Sequence of protein 2:
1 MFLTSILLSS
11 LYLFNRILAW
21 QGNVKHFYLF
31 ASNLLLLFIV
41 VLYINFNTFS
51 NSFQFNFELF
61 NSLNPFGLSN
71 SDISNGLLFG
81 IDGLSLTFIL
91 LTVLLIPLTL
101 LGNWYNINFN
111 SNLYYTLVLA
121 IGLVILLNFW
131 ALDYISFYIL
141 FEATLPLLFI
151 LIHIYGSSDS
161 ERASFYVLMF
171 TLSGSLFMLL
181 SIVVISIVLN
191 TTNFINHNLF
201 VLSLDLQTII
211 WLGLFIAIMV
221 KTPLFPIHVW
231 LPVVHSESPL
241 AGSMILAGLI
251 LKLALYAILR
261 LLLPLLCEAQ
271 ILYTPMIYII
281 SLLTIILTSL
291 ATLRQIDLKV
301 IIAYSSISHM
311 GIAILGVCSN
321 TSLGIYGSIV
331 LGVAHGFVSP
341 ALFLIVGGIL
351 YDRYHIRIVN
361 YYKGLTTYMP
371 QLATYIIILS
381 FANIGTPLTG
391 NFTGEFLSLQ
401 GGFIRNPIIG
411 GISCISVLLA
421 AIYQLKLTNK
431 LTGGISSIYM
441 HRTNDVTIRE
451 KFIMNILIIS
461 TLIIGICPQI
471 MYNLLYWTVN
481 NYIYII

Residue-level contacts at the interface:
Residue N33 in protein 2 interacts with residue Q167 in protein 1 (closest heavy-atom distance 3.3 Å).
Residue H26 in protein 2 contacts residue D163 in protein 1 (closest heavy-atom distance 3.5 Å).
Residue L90 in protein 2 contacts residue L179 in protein 1 (closest heavy-atom distance 3.2 Å).
Residue L94 in protein 2 interacts with residue L179 in protein 1 (closest heavy-atom distance 3.6 Å).
Residue Y105 in protein 2 interacts with residue E162 in protein 1 (closest heavy-atom distance 3.6 Å).
Residue W20 in protein 2 interacts with residue Y119 in protein 1 (closest heavy-atom distance 3.4 Å).
Residue L36 in protein 2 interacts with residue S175 in protein 1 (closest heavy-atom distance 3.5 Å).
Residue Y43 in protein 2 interacts with residue M183 in protein 1 (closest heavy-atom distance 3.9 Å).
Residue N473 in protein 2 interacts with residue M183 in protein 1 (closest heavy-atom distance 3.8 Å).
Residue R16 in protein 2 interacts with residue I108 in protein 1 (closest heavy-atom distance 3.4 Å).
Residue T48 in protein 2 contacts residue K186 in protein 1 (closest heavy-atom distance 3.9 Å).
Residue I44 in protein 2 is in contact with residue K186 in protein 1 (closest heavy-atom distance 3.4 Å).
Residue I463 in protein 2 is in contact with residue L180 in protein 1 (closest heavy-atom distance 3.9 Å).
Residue I448 in protein 2 interacts with residue W164 in protein 1 (closest heavy-atom distance 4.0 Å).
Residue F46 in protein 2 contacts residue K186 in protein 1 (closest heavy-atom distance 3.6 Å).
Residue W20 in protein 2 contacts residue L111 in protein 1 (closest heavy-atom distance 3.5 Å).
Residue Y43 in protein 2 is in contact with residue K186 in protein 1 (closest heavy-atom distance 4.0 Å).
Residue W20 in protein 2 contacts residue I108 in protein 1 (closest heavy-atom distance 3.1 Å).
Residue Y476 in protein 2 is in contact with residue I191 in protein 1 (closest heavy-atom distance 3.6 Å).
Residue F452 in protein 2 contacts residue M168 in protein 1 (closest heavy-atom distance 3.5 Å).
Residue L101 in protein 2 contacts residue M168 in protein 1 (closest heavy-atom distance 3.6 Å).
Residue H26 in protein 2 is in contact with residue Q167 in protein 1 (closest heavy-atom distance 3.2 Å).
Residue R16 in protein 2 is in contact with residue N113 in protein 1 (closest heavy-atom distance 3.2 Å).
Residue L98 in protein 2 is in contact with residue Y172 in protein 1 (closest heavy-atom distance 3.1 Å).
Residue L94 in protein 2 interacts with residue L176 in protein 1 (closest heavy-atom distance 3.8 Å).
Residue I456 in protein 2 is in contact with residue Y172 in protein 1 (closest heavy-atom distance 3.5 Å).
Residue N33 in protein 2 contacts residue M168 in protein 1 (closest heavy-atom distance 3.8 Å).
Residue I448 in protein 2 interacts with residue Y169 in protein 1 (closest heavy-atom distance 4.1 Å).
Residue A19 in protein 2 contacts residue N113 in protein 1 (closest heavy-atom distance 3.8 Å).
Residue N473 in protein 2 is in contact with residue K186 in protein 1 (closest heavy-atom distance 3.4 Å).
Residue W20 in protein 2 contacts residue R120 in protein 1 (closest heavy-atom distance 3.5 Å).
Residue A19 in protein 2 interacts with residue A116 in protein 1 (closest heavy-atom distance 3.9 Å).
Residue I470 in protein 2 interacts with residue M183 in protein 1 (closest heavy-atom distance 3.3 Å).
Residue M471 in protein 2 interacts with residue M183 in protein 1 (closest heavy-atom distance 4.0 Å).
Residue L36 in protein 2 contacts residue Y172 in protein 1 (closest heavy-atom distance 3.5 Å).
Residue N33 in protein 2 is in contact with residue Y172 in protein 1 (closest heavy-atom distance 3.5 Å).
Residue N33 in protein 2 interacts with residue L171 in protein 1 (closest heavy-atom distance 3.5 Å).
Residue L94 in protein 2 interacts with residue Y172 in protein 1 (closest heavy-atom distance 2.7 Å).
Residue T48 in protein 2 contacts residue E189 in protein 1 (closest heavy-atom distance 3.9 Å).
Residue W20 in protein 2 is in contact with residue D107 in protein 1 (closest heavy-atom distance 4.1 Å).
Residue Y472 in protein 2 is in contact with residue D190 in protein 1 (closest heavy-atom distance 3.2 Å).
Residue W104 in protein 2 is in contact with residue D163 in protein 1 (closest heavy-atom distance 3.8 Å).
Residue R449 in protein 2 is in contact with residue W164 in protein 1 (closest heavy-atom distance 3.6 Å).
Residue N473 in protein 2 is in contact with residue S187 in protein 1 (closest heavy-atom distance 3.5 Å).
Residue V40 in protein 2 interacts with residue L179 in protein 1 (closest heavy-atom distance 3.7 Å).
Residue F452 in protein 2 contacts residue W164 in protein 1 (closest heavy-atom distance 3.6 Å).
Residue I44 in protein 2 contacts residue V182 in protein 1 (closest heavy-atom distance 3.8 Å).
Residue L29 in protein 2 contacts residue Q167 in protein 1 (closest heavy-atom distance 3.4 Å).
Residue Y472 in protein 2 interacts with residue I191 in protein 1 (closest heavy-atom distance 3.6 Å).
Residue Y12 in protein 2 interacts with residue L109 in protein 1 (closest heavy-atom distance 2.8 Å).
Residue Y43 in protein 2 contacts residue V182 in protein 1 (closest heavy-atom distance 3.5 Å).
Residue W20 in protein 2 contacts residue A116 in protein 1 (closest heavy-atom distance 3.6 Å).
Residue F452 in protein 2 is in contact with residue Y169 in protein 1 (closest heavy-atom distance 3.8 Å).
Residue W20 in protein 2 interacts with residue H115 in protein 1 (closest heavy-atom distance 3.6 Å).
Residue P97 in protein 2 is in contact with residue Y172 in protein 1 (closest heavy-atom distance 4.0 Å).
Residue A19 in protein 2 is in contact with residue R120 in protein 1 (closest heavy-atom distance 3.5 Å).
Residue L34 in protein 2 is in contact with residue L171 in protein 1 (closest heavy-atom distance 4.1 Å).
Residue Q469 in protein 2 is in contact with residue S187 in protein 1 (closest heavy-atom distance 3.9 Å).
Residue G22 in protein 2 contacts residue R120 in protein 1 (closest heavy-atom distance 4.1 Å).
Residue F30 in protein 2 is in contact with residue Q167 in protein 1 (closest heavy-atom distance 3.4 Å).

These two protein chains interact to form a complex.

Sequence of protein 1:
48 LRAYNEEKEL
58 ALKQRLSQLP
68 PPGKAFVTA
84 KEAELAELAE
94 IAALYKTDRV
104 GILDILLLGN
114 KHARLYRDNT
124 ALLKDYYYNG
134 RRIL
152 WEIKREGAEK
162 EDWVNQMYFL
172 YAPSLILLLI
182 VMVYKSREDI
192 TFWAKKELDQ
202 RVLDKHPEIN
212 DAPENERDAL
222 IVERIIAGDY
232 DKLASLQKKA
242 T